Sequence of protein 2:
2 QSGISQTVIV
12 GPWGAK

Sequence of protein 1:
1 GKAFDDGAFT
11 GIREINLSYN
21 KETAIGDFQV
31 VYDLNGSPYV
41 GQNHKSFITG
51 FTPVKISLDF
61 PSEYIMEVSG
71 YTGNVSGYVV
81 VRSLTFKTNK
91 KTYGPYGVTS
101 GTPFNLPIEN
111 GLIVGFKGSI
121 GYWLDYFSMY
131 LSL

Contacts between the two chains:
Residue V80 in protein 1 contacts residue A16 in protein 2 (closest heavy-atom distance 4.9 Å).
Residue L106 in protein 1 interacts with residue V11 in protein 2 (closest heavy-atom distance 3.8 Å).
Residue D125 in protein 1 contacts residue G15 in protein 2 (closest heavy-atom distance 3.4 Å).
Residue Y130 in protein 1 is in contact with residue V9 in protein 2 (closest heavy-atom distance 3.4 Å).
Residue L106 in protein 1 interacts with residue W14 in protein 2 (closest heavy-atom distance 3.9 Å).
Residue F104 in protein 1 is in contact with residue W14 in protein 2 (closest heavy-atom distance 3.6 Å).
Residue Y130 in protein 1 interacts with residue I10 in protein 2 (closest heavy-atom distance 3.5 Å).
Residue V79 in protein 1 contacts residue G15 in protein 2 (closest heavy-atom distance 3.9 Å).
Residue D125 in protein 1 contacts residue A16 in protein 2 (closest heavy-atom distance 2.8 Å).
Residue L131 in protein 1 interacts with residue I10 in protein 2 (closest heavy-atom distance 4.8 Å).
Residue Y126 in protein 1 contacts residue A16 in protein 2 (closest heavy-atom distance 3.6 Å).
Residue F127 in protein 1 contacts residue P13 in protein 2 (closest heavy-atom distance 3.2 Å).
Residue M129 in protein 1 contacts residue W14 in protein 2 (closest heavy-atom distance 3.7 Å).
Residue Y126 in protein 1 is in contact with residue G15 in protein 2 (closest heavy-atom distance 3.9 Å).
Residue Y126 in protein 1 contacts residue P13 in protein 2 (closest heavy-atom distance 4.0 Å).
Residue A8 in protein 1 is in contact with residue T8 in protein 2 (closest heavy-atom distance 3.8 Å).
Residue M129 in protein 1 interacts with residue V11 in protein 2 (closest heavy-atom distance 2.9 Å).
Residue L131 in protein 1 contacts residue V11 in protein 2 (closest heavy-atom distance 3.7 Å).
Residue Y130 in protein 1 interacts with residue T8 in protein 2 (closest heavy-atom distance 3.9 Å).
Residue L131 in protein 1 interacts with residue V9 in protein 2 (closest heavy-atom distance 2.9 Å).
Residue K117 in protein 1 contacts residue I10 in protein 2 (closest heavy-atom distance 4.4 Å).
Residue S128 in protein 1 is in contact with residue I10 in protein 2 (closest heavy-atom distance 3.9 Å).
Residue V81 in protein 1 contacts residue G15 in protein 2 (closest heavy-atom distance 4.2 Å).
Residue F127 in protein 1 contacts residue G12 in protein 2 (closest heavy-atom distance 4.3 Å).
Residue L131 in protein 1 contacts residue T8 in protein 2 (closest heavy-atom distance 3.2 Å).
Residue S132 in protein 1 is in contact with residue T8 in protein 2 (closest heavy-atom distance 4.8 Å).
Residue S128 in protein 1 contacts residue V11 in protein 2 (closest heavy-atom distance 3.3 Å).
Residue S128 in protein 1 contacts residue G12 in protein 2 (closest heavy-atom distance 3.5 Å).
Residue V81 in protein 1 contacts residue W14 in protein 2 (closest heavy-atom distance 4.0 Å).
Residue Y126 in protein 1 interacts with residue W14 in protein 2 (closest heavy-atom distance 3.1 Å).
Residue T72 in protein 1 is in contact with residue W14 in protein 2 (closest heavy-atom distance 4.3 Å).
Residue V79 in protein 1 interacts with residue A16 in protein 2 (closest heavy-atom distance 3.3 Å).
Residue M129 in protein 1 is in contact with residue V9 in protein 2 (closest heavy-atom distance 4.0 Å).
Residue N105 in protein 1 is in contact with residue W14 in protein 2 (closest heavy-atom distance 4.7 Å).
Residue V114 in protein 1 contacts residue T8 in protein 2 (closest heavy-atom distance 4.4 Å).
Residue V80 in protein 1 is in contact with residue G15 in protein 2 (closest heavy-atom distance 4.9 Å).
Residue T72 in protein 1 contacts residue G15 in protein 2 (closest heavy-atom distance 3.6 Å).
Residue F127 in protein 1 interacts with residue W14 in protein 2 (closest heavy-atom distance 2.9 Å).
Residue D125 in protein 1 contacts residue W14 in protein 2 (closest heavy-atom distance 4.4 Å).
Residue S128 in protein 1 interacts with residue W14 in protein 2 (closest heavy-atom distance 4.8 Å).
Residue F127 in protein 1 contacts residue V11 in protein 2 (closest heavy-atom distance 5.0 Å).
Residue M129 in protein 1 contacts residue I10 in protein 2 (closest heavy-atom distance 3.3 Å).
Residue S128 in protein 1 interacts with residue P13 in protein 2 (closest heavy-atom distance 3.2 Å).

This data describes a binding interaction between two proteins.